Interface contacts:
Residue R330 in chain A is in contact with residue F160 in chain B (closest heavy-atom distance 3.1 Å).
Residue L323 in chain A is in contact with residue E178 in chain B (closest heavy-atom distance 3.1 Å).
Residue Q311 in chain A is in contact with residue A128 in chain B (closest heavy-atom distance 3.2 Å).
Residue K315 in chain A interacts with residue Q134 in chain B (closest heavy-atom distance 3.5 Å).
Residue E358 in chain A interacts with residue R153 in chain B (closest heavy-atom distance 2.9 Å).
Residue Y314 in chain A is in contact with residue L132 in chain B (closest heavy-atom distance 3.4 Å).
Residue R330 in chain A is in contact with residue Y149 in chain B (closest heavy-atom distance 3.1 Å).
Residue E284 in chain A is in contact with residue R193 in chain B (closest heavy-atom distance 3.1 Å).
Residue R330 in chain A is in contact with residue F161 in chain B (closest heavy-atom distance 3.2 Å).
Residue R196 in chain A is in contact with residue I208 in chain B (closest heavy-atom distance 3.7 Å).
Residue M322 in chain A is in contact with residue R181 in chain B (closest heavy-atom distance 2.5 Å).
Residue M287 in chain A contacts residue L186 in chain B (closest heavy-atom distance 3.6 Å).
Residue M322 in chain A contacts residue E178 in chain B (closest heavy-atom distance 3.7 Å).
Residue K288 in chain A is in contact with residue L186 in chain B (closest heavy-atom distance 3.7 Å).
Residue V292 in chain A is in contact with residue I179 in chain B (closest heavy-atom distance 3.7 Å).
Residue M287 in chain A is in contact with residue M182 in chain B (closest heavy-atom distance 3.4 Å).
Residue R290 in chain A is in contact with residue I179 in chain B (closest heavy-atom distance 3.3 Å).
Residue K315 in chain A contacts residue Q189 in chain B (closest heavy-atom distance 3.6 Å).
Residue R330 in chain A contacts residue P162 in chain B (closest heavy-atom distance 3.6 Å).
Residue Y356 in chain A contacts residue M146 in chain B (closest heavy-atom distance 3.8 Å).
Residue Q344 in chain A is in contact with residue L132 in chain B (closest heavy-atom distance 3.7 Å).
Residue Y314 in chain A interacts with residue Y135 in chain B (closest heavy-atom distance 3.5 Å).
Residue L195 in chain A is in contact with residue I208 in chain B (closest heavy-atom distance 3.7 Å).
Residue R196 in chain A is in contact with residue A206 in chain B (closest heavy-atom distance 3.2 Å).
Residue Q331 in chain A interacts with residue S166 in chain B (closest heavy-atom distance 3.7 Å).
Residue Y318 in chain A is in contact with residue D185 in chain B (closest heavy-atom distance 2.3 Å).
Residue E338 in chain A interacts with residue S164 in chain B (closest heavy-atom distance 3.0 Å).
Residue G324 in chain A contacts residue E178 in chain B (closest heavy-atom distance 3.5 Å).
Residue D300 in chain A is in contact with residue H169 in chain B (closest heavy-atom distance 3.3 Å).
Residue M322 in chain A interacts with residue I142 in chain B (closest heavy-atom distance 3.8 Å).
Residue Q331 in chain A contacts residue L168 in chain B (closest heavy-atom distance 2.9 Å).
Residue A327 in chain A is in contact with residue L168 in chain B (closest heavy-atom distance 3.8 Å).
Residue Y318 in chain A contacts residue I142 in chain B (closest heavy-atom distance 3.6 Å).
Residue E358 in chain A is in contact with residue F161 in chain B (closest heavy-atom distance 3.5 Å).
Residue N325 in chain A is in contact with residue H172 in chain B (closest heavy-atom distance 3.5 Å).
Residue Y356 in chain A is in contact with residue Y149 in chain B (closest heavy-atom distance 3.5 Å).
Residue A327 in chain A is in contact with residue P162 in chain B (closest heavy-atom distance 3.3 Å).
Residue R290 in chain A is in contact with residue D180 in chain B (closest heavy-atom distance 2.4 Å).
Residue E334 in chain A contacts residue P162 in chain B (closest heavy-atom distance 3.7 Å).
Residue R355 in chain A contacts residue T139 in chain B (closest heavy-atom distance 3.3 Å).
Residue E358 in chain A contacts residue Y149 in chain B (closest heavy-atom distance 3.5 Å).
Residue R335 in chain A is in contact with residue S164 in chain B (closest heavy-atom distance 3.6 Å).
Residue R196 in chain A is in contact with residue D204 in chain B (closest heavy-atom distance 3.7 Å).
Residue R361 in chain A is in contact with residue F161 in chain B (closest heavy-atom distance 3.5 Å).
Residue Q331 in chain A contacts residue T163 in chain B (closest heavy-atom distance 3.3 Å).
Residue Q344 in chain A interacts with residue H136 in chain B (closest heavy-atom distance 3.4 Å).
Residue E321 in chain A interacts with residue I142 in chain B (closest heavy-atom distance 3.4 Å).
Residue M319 in chain A interacts with residue M182 in chain B (closest heavy-atom distance 3.6 Å).
Residue Q311 in chain A is in contact with residue Q131 in chain B (closest heavy-atom distance 3.6 Å).
Residue M322 in chain A is in contact with residue D185 in chain B (closest heavy-atom distance 3.3 Å).
Residue L323 in chain A contacts residue M182 in chain B (closest heavy-atom distance 3.7 Å).
Residue E204 in chain A contacts residue N212 in chain B (closest heavy-atom distance 3.7 Å).
Residue K315 in chain A contacts residue Q131 in chain B (closest heavy-atom distance 3.2 Å).
Residue R335 in chain A contacts residue H169 in chain B (closest heavy-atom distance 3.7 Å).
Residue E192 in chain A interacts with residue D207 in chain B (closest heavy-atom distance 2.9 Å).
Residue K199 in chain A is in contact with residue I208 in chain B (closest heavy-atom distance 3.7 Å).
Residue R196 in chain A interacts with residue D207 in chain B (closest heavy-atom distance 3.8 Å).
Residue Q331 in chain A is in contact with residue S164 in chain B (closest heavy-atom distance 2.6 Å).
Residue Y356 in chain A contacts residue P144 in chain B (closest heavy-atom distance 3.5 Å).
Residue E334 in chain A interacts with residue S164 in chain B (closest heavy-atom distance 3.4 Å).

This data describes a binding interaction between two proteins.

Sequence of chain A:
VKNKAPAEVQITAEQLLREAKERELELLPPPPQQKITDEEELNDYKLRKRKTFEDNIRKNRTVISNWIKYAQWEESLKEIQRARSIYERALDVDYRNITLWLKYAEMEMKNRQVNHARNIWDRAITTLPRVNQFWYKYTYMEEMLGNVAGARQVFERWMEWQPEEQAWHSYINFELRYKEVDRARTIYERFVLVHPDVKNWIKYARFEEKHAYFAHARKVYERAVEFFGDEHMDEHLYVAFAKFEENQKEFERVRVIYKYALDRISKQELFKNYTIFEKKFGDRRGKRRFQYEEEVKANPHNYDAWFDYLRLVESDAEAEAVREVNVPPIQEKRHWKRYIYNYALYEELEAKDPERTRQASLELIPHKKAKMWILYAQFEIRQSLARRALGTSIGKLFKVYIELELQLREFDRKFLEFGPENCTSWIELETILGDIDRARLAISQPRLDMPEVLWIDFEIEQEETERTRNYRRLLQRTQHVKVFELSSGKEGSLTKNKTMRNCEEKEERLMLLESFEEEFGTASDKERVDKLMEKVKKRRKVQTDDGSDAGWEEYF

Sequence of chain B:
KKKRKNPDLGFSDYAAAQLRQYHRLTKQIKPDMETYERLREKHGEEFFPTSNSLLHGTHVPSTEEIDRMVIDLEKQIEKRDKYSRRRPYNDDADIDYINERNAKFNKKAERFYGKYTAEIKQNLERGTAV